Sequence of chain B:
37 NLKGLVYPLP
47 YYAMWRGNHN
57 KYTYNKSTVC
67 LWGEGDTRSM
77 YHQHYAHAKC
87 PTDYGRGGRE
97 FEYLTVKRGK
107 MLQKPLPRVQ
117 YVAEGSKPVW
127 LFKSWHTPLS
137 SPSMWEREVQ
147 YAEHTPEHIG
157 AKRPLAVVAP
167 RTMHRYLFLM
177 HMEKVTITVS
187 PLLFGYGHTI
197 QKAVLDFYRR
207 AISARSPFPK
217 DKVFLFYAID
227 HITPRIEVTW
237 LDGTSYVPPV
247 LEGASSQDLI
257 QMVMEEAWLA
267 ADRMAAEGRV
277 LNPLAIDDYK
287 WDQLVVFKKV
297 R

Interface contacts:
Residue E248 in chain B interacts with residue A7 in chain A (closest heavy-atom distance 3.0 Å).
Residue I196 in chain B contacts residue A12 in chain A (closest heavy-atom distance 3.7 Å).
Residue H227 in chain B interacts with residue A18 in chain A (closest heavy-atom distance 3.4 Å).
Residue E248 in chain B contacts residue A8 in chain A (closest heavy-atom distance 3.8 Å).
Residue T195 in chain B contacts residue A13 in chain A (closest heavy-atom distance 3.8 Å).
Residue L188 in chain B contacts residue A17 in chain A (closest heavy-atom distance 4.2 Å).
Residue L189 in chain B interacts with residue A12 in chain A (closest heavy-atom distance 4.5 Å).
Residue L188 in chain B is in contact with residue A16 in chain A (closest heavy-atom distance 4.3 Å).
Residue L188 in chain B is in contact with residue A20 in chain A (closest heavy-atom distance 4.1 Å).
Residue F190 in chain B is in contact with residue A18 in chain A (closest heavy-atom distance 4.8 Å).
Residue L188 in chain B contacts residue A18 in chain A (closest heavy-atom distance 3.1 Å).
Residue G191 in chain B contacts residue A15 in chain A (closest heavy-atom distance 4.3 Å).
Residue T195 in chain B contacts residue A15 in chain A (closest heavy-atom distance 4.7 Å).
Residue E248 in chain B contacts residue A12 in chain A (closest heavy-atom distance 4.4 Å).
Residue E248 in chain B interacts with residue A9 in chain A (closest heavy-atom distance 3.4 Å).
Residue F190 in chain B interacts with residue A16 in chain A (closest heavy-atom distance 2.9 Å).
Residue F190 in chain B interacts with residue A14 in chain A (closest heavy-atom distance 4.9 Å).
Residue T195 in chain B interacts with residue A14 in chain A (closest heavy-atom distance 3.9 Å).
Residue G191 in chain B is in contact with residue A16 in chain A (closest heavy-atom distance 4.8 Å).
Residue L189 in chain B contacts residue A15 in chain A (closest heavy-atom distance 3.7 Å).
Residue G191 in chain B interacts with residue A14 in chain A (closest heavy-atom distance 4.0 Å).
Residue Y192 in chain B contacts residue A14 in chain A (closest heavy-atom distance 4.2 Å).
Residue E248 in chain B contacts residue A11 in chain A (closest heavy-atom distance 4.3 Å).
Residue L189 in chain B interacts with residue A16 in chain A (closest heavy-atom distance 3.7 Å).
Residue F190 in chain B is in contact with residue A15 in chain A (closest heavy-atom distance 3.5 Å).
Residue E248 in chain B is in contact with residue A13 in chain A (closest heavy-atom distance 3.7 Å).
Residue T229 in chain B is in contact with residue A10 in chain A (closest heavy-atom distance 4.2 Å).
Residue H227 in chain B contacts residue A17 in chain A (closest heavy-atom distance 3.3 Å).
Residue L189 in chain B contacts residue A18 in chain A (closest heavy-atom distance 4.9 Å).
Residue L189 in chain B interacts with residue A17 in chain A (closest heavy-atom distance 3.8 Å).

The following describes two proteins that form a bound complex.

Sequence of chain A:
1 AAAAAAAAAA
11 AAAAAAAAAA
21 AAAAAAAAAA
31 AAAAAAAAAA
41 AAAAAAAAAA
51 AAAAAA